Sequence of the first protein:
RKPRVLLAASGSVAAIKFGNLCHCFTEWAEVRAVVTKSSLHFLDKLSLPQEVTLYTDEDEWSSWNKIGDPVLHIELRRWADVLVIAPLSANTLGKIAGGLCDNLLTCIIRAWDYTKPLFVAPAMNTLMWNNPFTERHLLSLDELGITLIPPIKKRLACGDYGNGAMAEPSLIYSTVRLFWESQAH

The following describes two proteins that form a bound complex.

Sequence of the second protein:
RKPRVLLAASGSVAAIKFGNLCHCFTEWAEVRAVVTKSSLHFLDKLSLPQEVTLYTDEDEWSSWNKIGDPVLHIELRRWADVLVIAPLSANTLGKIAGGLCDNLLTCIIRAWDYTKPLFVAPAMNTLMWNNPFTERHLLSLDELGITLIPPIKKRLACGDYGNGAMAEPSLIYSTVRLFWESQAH

Residue-level contacts at the interface:
Residue R127 in the second protein is in contact with residue L144 in the first protein (closest heavy-atom distance 4.6 Å).
Residue W81 in the second protein contacts residue H58 in the first protein (closest heavy-atom distance 4.8 Å).
Residue W129 in the second protein is in contact with residue L144 in the first protein (closest heavy-atom distance 4.9 Å).
Residue W129 in the second protein contacts residue P149 in the first protein (closest heavy-atom distance 4.4 Å).
Residue W129 in the second protein is in contact with residue N148 in the first protein (closest heavy-atom distance 3.0 Å).
Residue G116 in the second protein contacts residue F150 in the first protein (closest heavy-atom distance 3.7 Å).
Residue G115 in the second protein interacts with residue G111 in the first protein (closest heavy-atom distance 4.2 Å).
Residue L117 in the second protein interacts with residue K112 in the first protein (closest heavy-atom distance 3.8 Å).
Residue R95 in the second protein contacts residue N142 in the first protein (closest heavy-atom distance 4.0 Å).
Residue R127 in the second protein is in contact with residue M141 in the first protein (closest heavy-atom distance 4.3 Å).
Residue G115 in the second protein contacts residue H154 in the first protein (closest heavy-atom distance 3.0 Å).
Residue Y131 in the second protein contacts residue P149 in the first protein (closest heavy-atom distance 4.2 Å).
Residue A128 in the second protein interacts with residue M145 in the first protein (closest heavy-atom distance 3.7 Å).
Residue R127 in the second protein is in contact with residue W146 in the first protein (closest heavy-atom distance 4.9 Å).
Residue R127 in the second protein interacts with residue L110 in the first protein (closest heavy-atom distance 4.3 Å).
Residue H90 in the second protein contacts residue M145 in the first protein (closest heavy-atom distance 3.2 Å).
Residue C118 in the second protein interacts with residue N108 in the first protein (closest heavy-atom distance 3.0 Å).
Residue W78 in the second protein is in contact with residue H58 in the first protein (closest heavy-atom distance 3.2 Å).
Residue L117 in the second protein contacts residue G111 in the first protein (closest heavy-atom distance 3.7 Å).
Residue I113 in the second protein contacts residue F150 in the first protein (closest heavy-atom distance 3.4 Å).
Residue A114 in the second protein interacts with residue F150 in the first protein (closest heavy-atom distance 3.4 Å).
Residue I84 in the second protein is in contact with residue I33 in the first protein (closest heavy-atom distance 4.5 Å).
Residue Y131 in the second protein is in contact with residue N148 in the first protein (closest heavy-atom distance 3.8 Å).
Residue A128 in the second protein is in contact with residue L144 in the first protein (closest heavy-atom distance 3.5 Å).
Residue I84 in the second protein is in contact with residue V30 in the first protein (closest heavy-atom distance 3.9 Å).
Residue W81 in the second protein is in contact with residue V30 in the first protein (closest heavy-atom distance 4.3 Å).
Residue I126 in the second protein contacts residue N148 in the first protein (closest heavy-atom distance 3.5 Å).
Residue R94 in the second protein contacts residue L144 in the first protein (closest heavy-atom distance 3.5 Å).
Residue C124 in the second protein is in contact with residue M145 in the first protein (closest heavy-atom distance 3.6 Å).
Residue C118 in the second protein is in contact with residue A107 in the first protein (closest heavy-atom distance 4.9 Å).
Residue Y131 in the second protein contacts residue F150 in the first protein (closest heavy-atom distance 4.9 Å).
Residue L161 in the second protein contacts residue P149 in the first protein (closest heavy-atom distance 3.7 Å).
Residue L161 in the second protein is in contact with residue F150 in the first protein (closest heavy-atom distance 3.7 Å).
Residue A128 in the second protein is in contact with residue N148 in the first protein (closest heavy-atom distance 4.4 Å).
Residue G116 in the second protein contacts residue H154 in the first protein (closest heavy-atom distance 3.8 Å).
Residue L161 in the second protein interacts with residue R153 in the first protein (closest heavy-atom distance 3.5 Å).
Residue R127 in the second protein interacts with residue F150 in the first protein (closest heavy-atom distance 3.6 Å).
Residue R127 in the second protein interacts with residue H154 in the first protein (closest heavy-atom distance 4.8 Å).
Residue R127 in the second protein contacts residue M145 in the first protein (closest heavy-atom distance 3.0 Å).
Residue D119 in the second protein contacts residue N108 in the first protein (closest heavy-atom distance 3.9 Å).
Residue L117 in the second protein contacts residue L117 in the first protein (closest heavy-atom distance 4.9 Å).
Residue R127 in the second protein interacts with residue A107 in the first protein (closest heavy-atom distance 3.9 Å).
Residue G115 in the second protein is in contact with residue F150 in the first protein (closest heavy-atom distance 4.6 Å).
Residue E160 in the second protein contacts residue R153 in the first protein (closest heavy-atom distance 4.9 Å).
Residue R95 in the second protein contacts residue L144 in the first protein (closest heavy-atom distance 3.9 Å).
Residue L117 in the second protein contacts residue N108 in the first protein (closest heavy-atom distance 3.8 Å).
Residue C118 in the second protein interacts with residue M145 in the first protein (closest heavy-atom distance 3.6 Å).
Residue R127 in the second protein is in contact with residue N148 in the first protein (closest heavy-atom distance 3.1 Å).
Residue I91 in the second protein interacts with residue N142 in the first protein (closest heavy-atom distance 3.5 Å).
Residue I91 in the second protein interacts with residue L144 in the first protein (closest heavy-atom distance 4.1 Å).
Residue R127 in the second protein interacts with residue T151 in the first protein (closest heavy-atom distance 2.9 Å).
Residue W78 in the second protein contacts residue F59 in the first protein (closest heavy-atom distance 4.2 Å).
Residue I91 in the second protein interacts with residue M145 in the first protein (closest heavy-atom distance 5.0 Å).
Residue G116 in the second protein is in contact with residue G111 in the first protein (closest heavy-atom distance 4.6 Å).
Residue G116 in the second protein is in contact with residue A107 in the first protein (closest heavy-atom distance 4.3 Å).
Residue W81 in the second protein is in contact with residue F59 in the first protein (closest heavy-atom distance 3.6 Å).